Sequence of the first protein:
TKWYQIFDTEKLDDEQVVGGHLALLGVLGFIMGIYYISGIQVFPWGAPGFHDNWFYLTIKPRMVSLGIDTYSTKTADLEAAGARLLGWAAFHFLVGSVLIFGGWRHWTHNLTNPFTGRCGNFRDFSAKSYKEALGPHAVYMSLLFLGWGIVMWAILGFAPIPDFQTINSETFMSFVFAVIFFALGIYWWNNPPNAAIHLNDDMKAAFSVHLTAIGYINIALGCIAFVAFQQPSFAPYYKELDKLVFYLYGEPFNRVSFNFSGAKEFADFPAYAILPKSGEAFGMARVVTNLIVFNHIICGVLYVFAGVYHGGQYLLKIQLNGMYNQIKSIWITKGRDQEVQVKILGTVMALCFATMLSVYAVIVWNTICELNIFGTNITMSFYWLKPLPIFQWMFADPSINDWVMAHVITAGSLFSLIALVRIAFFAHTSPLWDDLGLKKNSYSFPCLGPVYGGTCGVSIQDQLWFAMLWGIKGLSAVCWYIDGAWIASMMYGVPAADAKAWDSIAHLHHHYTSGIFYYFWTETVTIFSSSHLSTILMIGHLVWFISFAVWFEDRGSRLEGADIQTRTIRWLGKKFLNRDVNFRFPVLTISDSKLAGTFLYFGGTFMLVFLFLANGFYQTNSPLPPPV

The following describes two proteins that form a bound complex.

Sequence of the second protein:
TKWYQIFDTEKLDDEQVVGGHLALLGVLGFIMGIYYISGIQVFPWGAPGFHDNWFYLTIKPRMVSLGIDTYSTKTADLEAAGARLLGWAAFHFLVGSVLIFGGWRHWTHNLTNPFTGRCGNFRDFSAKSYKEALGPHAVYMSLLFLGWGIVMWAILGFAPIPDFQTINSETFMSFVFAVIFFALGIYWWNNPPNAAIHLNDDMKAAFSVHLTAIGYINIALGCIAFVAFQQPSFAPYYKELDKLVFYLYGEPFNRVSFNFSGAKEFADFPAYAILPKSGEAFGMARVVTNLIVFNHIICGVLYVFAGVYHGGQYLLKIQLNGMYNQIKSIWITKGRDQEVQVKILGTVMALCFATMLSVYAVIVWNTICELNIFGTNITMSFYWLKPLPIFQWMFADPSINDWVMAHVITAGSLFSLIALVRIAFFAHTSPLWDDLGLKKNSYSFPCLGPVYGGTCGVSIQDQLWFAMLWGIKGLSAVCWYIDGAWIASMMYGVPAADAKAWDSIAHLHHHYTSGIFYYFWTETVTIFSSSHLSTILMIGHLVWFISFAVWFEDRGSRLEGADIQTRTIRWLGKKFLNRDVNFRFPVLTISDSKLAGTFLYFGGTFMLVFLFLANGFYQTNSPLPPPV

Residue-level contacts at the interface:
Residue W601 in the second protein is in contact with residue T604 in the first protein (closest heavy-atom distance 3.2 Å).
Residue S637 in the second protein interacts with residue C536 in the first protein (closest heavy-atom distance 2.9 Å).
Residue L512 in the second protein contacts residue L639 in the first protein (closest heavy-atom distance 3.3 Å).
Residue A576 in the second protein interacts with residue F608 in the first protein (closest heavy-atom distance 3.4 Å).
Residue E640 in the second protein contacts residue W513 in the first protein (closest heavy-atom distance 3.0 Å).
Residue L512 in the second protein interacts with residue D643 in the first protein (closest heavy-atom distance 3.2 Å).
Residue M429 in the second protein is in contact with residue Q645 in the first protein (closest heavy-atom distance 3.5 Å).
Residue F632 in the second protein contacts residue W631 in the first protein (closest heavy-atom distance 3.3 Å).
Residue V574 in the second protein contacts residue F608 in the first protein (closest heavy-atom distance 3.0 Å).
Residue E633 in the second protein contacts residue F632 in the first protein (closest heavy-atom distance 2.8 Å).
Residue R327 in the second protein contacts residue A577 in the first protein (closest heavy-atom distance 3.2 Å).
Residue E640 in the second protein contacts residue S510 in the first protein (closest heavy-atom distance 3.4 Å).
Residue D634 in the second protein contacts residue C536 in the first protein (closest heavy-atom distance 3.5 Å).
Residue S637 in the second protein contacts residue Q543 in the first protein (closest heavy-atom distance 3.3 Å).
Residue T604 in the second protein contacts residue W601 in the first protein (closest heavy-atom distance 3.1 Å).
Residue R635 in the second protein interacts with residue G533 in the first protein (closest heavy-atom distance 3.4 Å).
Residue Q543 in the second protein interacts with residue S637 in the first protein (closest heavy-atom distance 3.2 Å).
Residue V538 in the second protein interacts with residue E640 in the first protein (closest heavy-atom distance 3.4 Å).
Residue D643 in the second protein is in contact with residue L512 in the first protein (closest heavy-atom distance 3.3 Å).
Residue W631 in the second protein interacts with residue F632 in the first protein (closest heavy-atom distance 3.3 Å).
Residue I670 in the second protein is in contact with residue G533 in the first protein (closest heavy-atom distance 3.2 Å).
Residue R635 in the second protein contacts residue G534 in the first protein (closest heavy-atom distance 3.1 Å).
Residue G636 in the second protein is in contact with residue C536 in the first protein (closest heavy-atom distance 3.0 Å).
Residue P530 in the second protein is in contact with residue C527 in the first protein (closest heavy-atom distance 3.5 Å).
Residue Y532 in the second protein interacts with residue R635 in the first protein (closest heavy-atom distance 2.7 Å).
Residue R502 in the second protein contacts residue S637 in the first protein (closest heavy-atom distance 2.8 Å).
Residue G534 in the second protein contacts residue R635 in the first protein (closest heavy-atom distance 3.0 Å).
Residue V708 in the second protein contacts residue A343 in the first protein (closest heavy-atom distance 3.1 Å).
Residue A577 in the second protein is in contact with residue R327 in the first protein (closest heavy-atom distance 3.1 Å).
Residue E633 in the second protein is in contact with residue C536 in the first protein (closest heavy-atom distance 3.4 Å).
Residue R635 in the second protein interacts with residue Y532 in the first protein (closest heavy-atom distance 2.8 Å).
Residue W631 in the second protein interacts with residue E633 in the first protein (closest heavy-atom distance 2.7 Å).
Residue G533 in the second protein is in contact with residue R635 in the first protein (closest heavy-atom distance 3.4 Å).
Residue W601 in the second protein contacts residue W601 in the first protein (closest heavy-atom distance 2.7 Å).
Residue T648 in the second protein interacts with residue G426 in the first protein (closest heavy-atom distance 3.4 Å).
Residue C536 in the second protein contacts residue E633 in the first protein (closest heavy-atom distance 3.3 Å).
Residue S637 in the second protein interacts with residue R502 in the first protein (closest heavy-atom distance 2.8 Å).
Residue A343 in the second protein interacts with residue V708 in the first protein (closest heavy-atom distance 3.2 Å).
Residue F632 in the second protein interacts with residue E633 in the first protein (closest heavy-atom distance 2.8 Å).
Residue F628 in the second protein is in contact with residue F628 in the first protein (closest heavy-atom distance 3.4 Å).
Residue S637 in the second protein is in contact with residue G537 in the first protein (closest heavy-atom distance 3.3 Å).
Residue C536 in the second protein interacts with residue D634 in the first protein (closest heavy-atom distance 3.4 Å).
Residue G533 in the second protein interacts with residue I670 in the first protein (closest heavy-atom distance 3.1 Å).
Residue E640 in the second protein interacts with residue V538 in the first protein (closest heavy-atom distance 3.4 Å).
Residue G537 in the second protein contacts residue E633 in the first protein (closest heavy-atom distance 3.5 Å).
Residue F608 in the second protein interacts with residue A576 in the first protein (closest heavy-atom distance 3.4 Å).
Residue S510 in the second protein contacts residue E640 in the first protein (closest heavy-atom distance 3.4 Å).
Residue W631 in the second protein is in contact with residue W631 in the first protein (closest heavy-atom distance 3.4 Å).
Residue L639 in the second protein contacts residue L512 in the first protein (closest heavy-atom distance 3.4 Å).
Residue G636 in the second protein is in contact with residue V538 in the first protein (closest heavy-atom distance 3.4 Å).
Residue V538 in the second protein interacts with residue G636 in the first protein (closest heavy-atom distance 3.3 Å).
Residue G537 in the second protein interacts with residue S637 in the first protein (closest heavy-atom distance 3.2 Å).
Residue G426 in the second protein is in contact with residue T648 in the first protein (closest heavy-atom distance 3.3 Å).
Residue F608 in the second protein interacts with residue V574 in the first protein (closest heavy-atom distance 3.1 Å).
Residue C536 in the second protein is in contact with residue G636 in the first protein (closest heavy-atom distance 3.0 Å).
Residue V708 in the second protein is in contact with residue K344 in the first protein (closest heavy-atom distance 3.4 Å).
Residue C536 in the second protein interacts with residue S637 in the first protein (closest heavy-atom distance 2.8 Å).
Residue W513 in the second protein contacts residue E640 in the first protein (closest heavy-atom distance 3.0 Å).
Residue E633 in the second protein contacts residue W631 in the first protein (closest heavy-atom distance 2.6 Å).
Residue M571 in the second protein interacts with residue S614 in the first protein (closest heavy-atom distance 3.5 Å).